These two protein chains interact to form a complex.

Sequence of chain B:
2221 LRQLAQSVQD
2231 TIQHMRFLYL

Sequence of chain A:
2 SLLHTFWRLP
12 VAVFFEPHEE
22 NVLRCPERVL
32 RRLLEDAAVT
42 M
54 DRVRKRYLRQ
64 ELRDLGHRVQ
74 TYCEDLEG

Residue-level contacts at the interface:
Residue Q63 in chain A interacts with residue Y2239 in chain B (closest heavy-atom distance 3.3 Å).
Residue D67 in chain A contacts residue Y2239 in chain B (closest heavy-atom distance 4.4 Å).
Residue D67 in chain A is in contact with residue M2235 in chain B (closest heavy-atom distance 4.4 Å).
Residue Y60 in chain A is in contact with residue L2238 in chain B (closest heavy-atom distance 2.8 Å).
Residue Q63 in chain A is in contact with residue L2238 in chain B (closest heavy-atom distance 4.3 Å).
Residue T74 in chain A is in contact with residue V2228 in chain B (closest heavy-atom distance 4.4 Å).
Residue Y60 in chain A interacts with residue Y2239 in chain B (closest heavy-atom distance 3.1 Å).
Residue E64 in chain A is in contact with residue Y2239 in chain B (closest heavy-atom distance 3.6 Å).